Interface contacts:
Residue V313 in the first protein is in contact with residue I46 in the second protein (closest heavy-atom distance 4.3 Å).
Residue E189 in the first protein is in contact with residue L29 in the second protein (closest heavy-atom distance 5.0 Å).
Residue H203 in the first protein contacts residue N37 in the second protein (closest heavy-atom distance 4.3 Å).
Residue N199 in the first protein contacts residue L40 in the second protein (closest heavy-atom distance 4.4 Å).
Residue I328 in the first protein contacts residue L29 in the second protein (closest heavy-atom distance 4.8 Å).
Residue D327 in the first protein contacts residue I32 in the second protein (closest heavy-atom distance 3.9 Å).
Residue I320 in the first protein interacts with residue I41 in the second protein (closest heavy-atom distance 5.0 Å).
Residue M196 in the first protein contacts residue T36 in the second protein (closest heavy-atom distance 4.6 Å).
Residue Y316 in the first protein interacts with residue K39 in the second protein (closest heavy-atom distance 4.3 Å).
Residue H203 in the first protein is in contact with residue D42 in the second protein (closest heavy-atom distance 3.5 Å).
Residue I328 in the first protein interacts with residue I32 in the second protein (closest heavy-atom distance 4.4 Å).
Residue S309 in the first protein interacts with residue I43 in the second protein (closest heavy-atom distance 4.2 Å).
Residue F321 in the first protein is in contact with residue T36 in the second protein (closest heavy-atom distance 4.4 Å).
Residue H203 in the first protein is in contact with residue I43 in the second protein (closest heavy-atom distance 4.6 Å).
Residue I320 in the first protein contacts residue K39 in the second protein (closest heavy-atom distance 3.5 Å).
Residue S204 in the first protein contacts residue I41 in the second protein (closest heavy-atom distance 4.6 Å).
Residue M196 in the first protein contacts residue N37 in the second protein (closest heavy-atom distance 4.1 Å).
Residue M196 in the first protein is in contact with residue V33 in the second protein (closest heavy-atom distance 4.3 Å).
Residue F192 in the first protein interacts with residue L29 in the second protein (closest heavy-atom distance 3.8 Å).
Residue V313 in the first protein interacts with residue I41 in the second protein (closest heavy-atom distance 3.6 Å).
Residue G324 in the first protein contacts residue T36 in the second protein (closest heavy-atom distance 4.2 Å).
Residue F192 in the first protein interacts with residue V33 in the second protein (closest heavy-atom distance 3.7 Å).
Residue H203 in the first protein is in contact with residue L40 in the second protein (closest heavy-atom distance 3.3 Å).
Residue F192 in the first protein contacts residue R30 in the second protein (closest heavy-atom distance 4.7 Å).
Residue I320 in the first protein contacts residue T36 in the second protein (closest heavy-atom distance 3.3 Å).
Residue H203 in the first protein is in contact with residue M45 in the second protein (closest heavy-atom distance 4.2 Å).
Residue V313 in the first protein contacts residue I43 in the second protein (closest heavy-atom distance 3.8 Å).
Residue N195 in the first protein contacts residue V33 in the second protein (closest heavy-atom distance 3.2 Å).
Residue Y316 in the first protein interacts with residue I41 in the second protein (closest heavy-atom distance 3.6 Å).
Residue N317 in the first protein is in contact with residue I41 in the second protein (closest heavy-atom distance 3.0 Å).
Residue G324 in the first protein is in contact with residue I32 in the second protein (closest heavy-atom distance 4.2 Å).
Residue N199 in the first protein contacts residue N37 in the second protein (closest heavy-atom distance 2.6 Å).
Residue F192 in the first protein interacts with residue E26 in the second protein (closest heavy-atom distance 4.0 Å).
Residue I320 in the first protein interacts with residue L40 in the second protein (closest heavy-atom distance 3.8 Å).
Residue Q202 in the first protein interacts with residue D42 in the second protein (closest heavy-atom distance 4.9 Å).
Residue K205 in the first protein contacts residue I43 in the second protein (closest heavy-atom distance 3.9 Å).
Residue N317 in the first protein is in contact with residue L40 in the second protein (closest heavy-atom distance 3.7 Å).
Residue L200 in the first protein contacts residue L40 in the second protein (closest heavy-atom distance 3.9 Å).
Residue H203 in the first protein contacts residue I41 in the second protein (closest heavy-atom distance 3.7 Å).
Residue N195 in the first protein is in contact with residue N37 in the second protein (closest heavy-atom distance 3.9 Å).
Residue V313 in the first protein is in contact with residue D42 in the second protein (closest heavy-atom distance 4.6 Å).

Sequence of the second protein:
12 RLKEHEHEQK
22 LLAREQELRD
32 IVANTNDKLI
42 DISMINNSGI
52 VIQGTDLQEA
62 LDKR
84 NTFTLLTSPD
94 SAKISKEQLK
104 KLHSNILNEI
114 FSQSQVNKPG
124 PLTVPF

This data describes a binding interaction between two proteins.

Sequence of the first protein:
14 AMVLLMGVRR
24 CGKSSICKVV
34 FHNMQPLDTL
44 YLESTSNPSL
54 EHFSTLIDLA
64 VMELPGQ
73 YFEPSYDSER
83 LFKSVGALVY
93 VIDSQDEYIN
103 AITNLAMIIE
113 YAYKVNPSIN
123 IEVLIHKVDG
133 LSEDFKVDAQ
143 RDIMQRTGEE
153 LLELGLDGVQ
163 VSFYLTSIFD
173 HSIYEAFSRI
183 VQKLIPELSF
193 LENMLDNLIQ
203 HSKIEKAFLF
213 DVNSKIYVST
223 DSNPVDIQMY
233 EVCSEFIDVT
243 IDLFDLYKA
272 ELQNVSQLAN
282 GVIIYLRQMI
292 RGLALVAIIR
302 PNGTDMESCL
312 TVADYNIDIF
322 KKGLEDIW